Interface contacts:
Residue S125 in chain A contacts residue Y178 in chain B (closest heavy-atom distance 4.8 Å).
Residue A129 in chain A is in contact with residue L152 in chain B (closest heavy-atom distance 4.3 Å).
Residue S49 in chain A is in contact with residue E181 in chain B (closest heavy-atom distance 4.8 Å).
Residue A124 in chain A is in contact with residue S182 in chain B (closest heavy-atom distance 4.9 Å).

Sequence of chain A:
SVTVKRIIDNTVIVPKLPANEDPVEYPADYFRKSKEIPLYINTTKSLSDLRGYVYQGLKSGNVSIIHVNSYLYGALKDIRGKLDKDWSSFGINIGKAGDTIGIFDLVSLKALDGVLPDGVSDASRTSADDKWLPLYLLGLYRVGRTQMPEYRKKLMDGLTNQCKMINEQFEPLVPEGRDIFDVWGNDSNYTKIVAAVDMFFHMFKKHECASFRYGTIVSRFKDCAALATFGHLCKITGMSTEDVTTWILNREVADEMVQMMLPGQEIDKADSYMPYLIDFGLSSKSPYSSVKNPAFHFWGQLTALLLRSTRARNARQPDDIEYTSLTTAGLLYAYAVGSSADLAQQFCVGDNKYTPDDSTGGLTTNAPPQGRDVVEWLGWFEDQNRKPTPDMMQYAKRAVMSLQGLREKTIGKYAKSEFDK

This data describes a binding interaction between two proteins.

Sequence of chain B:
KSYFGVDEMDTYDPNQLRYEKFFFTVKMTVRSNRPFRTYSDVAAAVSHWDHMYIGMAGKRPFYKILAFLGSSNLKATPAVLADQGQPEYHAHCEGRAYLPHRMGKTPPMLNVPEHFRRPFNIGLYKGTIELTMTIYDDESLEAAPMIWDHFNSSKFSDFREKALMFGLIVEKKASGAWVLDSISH